Sequence of chain B:
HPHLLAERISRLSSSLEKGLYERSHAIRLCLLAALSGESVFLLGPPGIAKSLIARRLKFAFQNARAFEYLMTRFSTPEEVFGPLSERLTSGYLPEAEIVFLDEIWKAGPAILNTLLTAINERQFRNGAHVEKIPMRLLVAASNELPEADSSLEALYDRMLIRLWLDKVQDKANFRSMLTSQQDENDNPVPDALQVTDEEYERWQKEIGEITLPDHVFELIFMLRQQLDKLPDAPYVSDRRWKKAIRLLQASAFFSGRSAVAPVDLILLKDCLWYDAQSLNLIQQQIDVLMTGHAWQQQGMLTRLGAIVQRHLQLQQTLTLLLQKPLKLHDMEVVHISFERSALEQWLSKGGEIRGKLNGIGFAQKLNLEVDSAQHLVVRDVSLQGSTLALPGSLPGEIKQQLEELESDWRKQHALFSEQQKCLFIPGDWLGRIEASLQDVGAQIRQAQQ

Contacts between the two chains:
Residue A142 in chain A interacts with residue G105 in chain B (closest heavy-atom distance 4.5 Å).

Sequence of chain A:
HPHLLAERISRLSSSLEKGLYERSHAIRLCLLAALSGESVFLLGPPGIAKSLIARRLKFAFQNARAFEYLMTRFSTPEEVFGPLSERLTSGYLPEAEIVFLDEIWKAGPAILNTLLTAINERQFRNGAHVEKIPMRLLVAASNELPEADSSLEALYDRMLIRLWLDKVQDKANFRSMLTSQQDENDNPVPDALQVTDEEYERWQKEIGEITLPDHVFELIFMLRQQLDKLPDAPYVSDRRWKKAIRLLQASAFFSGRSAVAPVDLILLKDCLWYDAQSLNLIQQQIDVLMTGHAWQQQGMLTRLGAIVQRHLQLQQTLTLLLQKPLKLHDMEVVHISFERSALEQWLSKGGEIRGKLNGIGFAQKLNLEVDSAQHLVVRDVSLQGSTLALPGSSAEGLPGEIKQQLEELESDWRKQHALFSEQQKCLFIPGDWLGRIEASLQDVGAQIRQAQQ

These two protein chains interact to form a complex.